Interface contacts:
Residue L154 in protein 2 interacts with residue F150 in protein 1 (closest heavy-atom distance 3.6 Å).
Residue K151 in protein 2 is in contact with residue F153 in protein 1 (closest heavy-atom distance 4.4 Å).
Residue A158 in protein 2 is in contact with residue F150 in protein 1 (closest heavy-atom distance 4.5 Å).
Residue M118 in protein 2 interacts with residue F153 in protein 1 (closest heavy-atom distance 5.0 Å).

The following describes two proteins that form a bound complex.

Sequence of protein 2:
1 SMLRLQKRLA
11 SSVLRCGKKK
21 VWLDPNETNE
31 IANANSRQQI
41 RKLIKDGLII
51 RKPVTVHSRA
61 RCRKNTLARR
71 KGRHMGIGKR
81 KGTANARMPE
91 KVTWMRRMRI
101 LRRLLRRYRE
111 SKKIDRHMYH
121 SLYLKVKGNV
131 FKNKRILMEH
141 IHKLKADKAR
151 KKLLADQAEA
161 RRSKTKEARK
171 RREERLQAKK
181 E

Sequence of protein 1:
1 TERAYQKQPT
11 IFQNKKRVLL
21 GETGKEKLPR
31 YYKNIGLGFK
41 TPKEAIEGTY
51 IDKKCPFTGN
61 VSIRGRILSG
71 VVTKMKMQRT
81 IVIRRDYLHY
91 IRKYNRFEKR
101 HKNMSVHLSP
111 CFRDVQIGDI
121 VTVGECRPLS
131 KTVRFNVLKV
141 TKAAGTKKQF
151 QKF